Sequence of protein 1:
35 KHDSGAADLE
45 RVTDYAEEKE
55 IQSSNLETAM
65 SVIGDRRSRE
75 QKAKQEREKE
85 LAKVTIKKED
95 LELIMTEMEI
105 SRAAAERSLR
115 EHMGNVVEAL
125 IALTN

Sequence of protein 2:
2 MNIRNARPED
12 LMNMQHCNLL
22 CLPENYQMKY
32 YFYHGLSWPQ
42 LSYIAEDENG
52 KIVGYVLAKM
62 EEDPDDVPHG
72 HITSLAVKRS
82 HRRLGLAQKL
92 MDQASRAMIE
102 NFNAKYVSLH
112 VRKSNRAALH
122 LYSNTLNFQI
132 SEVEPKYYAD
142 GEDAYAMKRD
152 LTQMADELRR

Interface contacts:
Residue Y27 in protein 2 contacts residue S38 in protein 1 (closest heavy-atom distance 4.2 Å).
Residue Y138 in protein 2 interacts with residue H36 in protein 1 (closest heavy-atom distance 3.2 Å).
Residue N26 in protein 2 is in contact with residue S38 in protein 1 (closest heavy-atom distance 5.0 Å).
Residue Y31 in protein 2 interacts with residue D42 in protein 1 (closest heavy-atom distance 3.2 Å).
Residue K30 in protein 2 contacts residue L43 in protein 1 (closest heavy-atom distance 3.6 Å).
Residue Y34 in protein 2 is in contact with residue R45 in protein 1 (closest heavy-atom distance 2.6 Å).
Residue Y138 in protein 2 interacts with residue K35 in protein 1 (closest heavy-atom distance 3.2 Å).
Residue Y27 in protein 2 interacts with residue H36 in protein 1 (closest heavy-atom distance 3.1 Å).
Residue K137 in protein 2 interacts with residue K35 in protein 1 (closest heavy-atom distance 4.0 Å).
Residue H35 in protein 2 interacts with residue D42 in protein 1 (closest heavy-atom distance 2.6 Å).
Residue Y34 in protein 2 is in contact with residue V46 in protein 1 (closest heavy-atom distance 3.6 Å).
Residue Y34 in protein 2 interacts with residue D42 in protein 1 (closest heavy-atom distance 3.2 Å).
Residue E25 in protein 2 is in contact with residue S38 in protein 1 (closest heavy-atom distance 4.0 Å).
Residue K60 in protein 2 is in contact with residue D42 in protein 1 (closest heavy-atom distance 4.0 Å).
Residue Y31 in protein 2 is in contact with residue G39 in protein 1 (closest heavy-atom distance 4.5 Å).
Residue E25 in protein 2 contacts residue H36 in protein 1 (closest heavy-atom distance 3.1 Å).

This data describes a binding interaction between two proteins.